The following describes two proteins that form a bound complex.

Sequence of the second protein:
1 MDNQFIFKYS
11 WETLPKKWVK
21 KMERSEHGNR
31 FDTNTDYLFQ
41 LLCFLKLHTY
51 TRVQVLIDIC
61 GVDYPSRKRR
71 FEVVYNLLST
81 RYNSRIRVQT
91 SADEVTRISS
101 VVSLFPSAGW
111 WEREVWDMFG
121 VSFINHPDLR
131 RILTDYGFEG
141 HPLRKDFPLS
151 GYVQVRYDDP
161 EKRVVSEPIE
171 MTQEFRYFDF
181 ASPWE

Sequence of the first protein:
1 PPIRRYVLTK

Interface contacts:
Residue K21 in the second protein interacts with residue R5 in the first protein (closest heavy-atom distance 3.3 Å).
Residue F7 in the second protein interacts with residue Y6 in the first protein (closest heavy-atom distance 4.9 Å).
Residue W11 in the second protein is in contact with residue L8 in the first protein (closest heavy-atom distance 3.4 Å).